Sequence of the second protein:
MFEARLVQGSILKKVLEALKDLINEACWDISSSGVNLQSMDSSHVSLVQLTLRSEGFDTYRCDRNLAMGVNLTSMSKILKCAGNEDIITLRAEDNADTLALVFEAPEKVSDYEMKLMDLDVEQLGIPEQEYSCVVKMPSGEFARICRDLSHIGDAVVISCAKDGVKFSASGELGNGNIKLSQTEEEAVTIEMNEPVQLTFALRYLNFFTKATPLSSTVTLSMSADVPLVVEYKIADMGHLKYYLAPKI

The following describes two proteins that form a bound complex.

Residue-level contacts at the interface:
Residue V123 in the second protein interacts with residue R17 in the first protein (closest heavy-atom distance 3.3 Å).
Residue D122 in the second protein contacts residue R17 in the first protein (closest heavy-atom distance 3.2 Å).
Residue D120 in the second protein is in contact with residue S22 in the first protein (closest heavy-atom distance 2.9 Å).
Residue A208 in the second protein interacts with residue Q6 in the first protein (closest heavy-atom distance 3.7 Å).
Residue V123 in the second protein interacts with residue R18 in the first protein (closest heavy-atom distance 2.6 Å).
Residue A252 in the second protein interacts with residue Q6 in the first protein (closest heavy-atom distance 2.9 Å).
Residue Q131 in the second protein interacts with residue Y13 in the first protein (closest heavy-atom distance 2.8 Å).
Residue P234 in the second protein is in contact with residue Y13 in the first protein (closest heavy-atom distance 3.9 Å).
Residue E124 in the second protein is in contact with residue S15 in the first protein (closest heavy-atom distance 3.2 Å).
Residue A67 in the second protein contacts residue R18 in the first protein (closest heavy-atom distance 3.9 Å).
Residue H44 in the second protein interacts with residue M9 in the first protein (closest heavy-atom distance 2.9 Å).
Residue Q125 in the second protein interacts with residue K16 in the first protein (closest heavy-atom distance 2.6 Å).
Residue D122 in the second protein is in contact with residue R18 in the first protein (closest heavy-atom distance 3.2 Å).
Residue G127 in the second protein contacts residue H14 in the first protein (closest heavy-atom distance 2.8 Å).
Residue P234 in the second protein is in contact with residue M9 in the first protein (closest heavy-atom distance 3.5 Å).
Residue M68 in the second protein is in contact with residue S22 in the first protein (closest heavy-atom distance 3.8 Å).
Residue Y250 in the second protein contacts residue M9 in the first protein (closest heavy-atom distance 3.5 Å).
Residue L121 in the second protein interacts with residue L19 in the first protein (closest heavy-atom distance 3.5 Å).
Residue G69 in the second protein interacts with residue I20 in the first protein (closest heavy-atom distance 3.8 Å).
Residue E124 in the second protein is in contact with residue K16 in the first protein (closest heavy-atom distance 3.7 Å).
Residue Q125 in the second protein is in contact with residue R18 in the first protein (closest heavy-atom distance 3.2 Å).
Residue G127 in the second protein is in contact with residue Y13 in the first protein (closest heavy-atom distance 3.6 Å).
Residue P234 in the second protein contacts residue F12 in the first protein (closest heavy-atom distance 3.6 Å).
Residue D122 in the second protein contacts residue L19 in the first protein (closest heavy-atom distance 3.5 Å).
Residue M119 in the second protein is in contact with residue S22 in the first protein (closest heavy-atom distance 3.0 Å).
Residue D120 in the second protein interacts with residue F21 in the first protein (closest heavy-atom distance 3.2 Å).
Residue I255 in the second protein interacts with residue T7 in the first protein (closest heavy-atom distance 3.8 Å).
Residue D97 in the second protein contacts residue S22 in the first protein (closest heavy-atom distance 2.5 Å).
Residue P253 in the second protein contacts residue F12 in the first protein (closest heavy-atom distance 3.7 Å).
Residue V45 in the second protein interacts with residue M9 in the first protein (closest heavy-atom distance 3.4 Å).
Residue L126 in the second protein contacts residue Y13 in the first protein (closest heavy-atom distance 3.9 Å).
Residue G69 in the second protein interacts with residue S22 in the first protein (closest heavy-atom distance 2.9 Å).
Residue C27 in the second protein is in contact with residue I20 in the first protein (closest heavy-atom distance 3.7 Å).
Residue H44 in the second protein contacts residue S8 in the first protein (closest heavy-atom distance 3.3 Å).
Residue A252 in the second protein is in contact with residue T7 in the first protein (closest heavy-atom distance 3.1 Å).
Residue K254 in the second protein contacts residue R5 in the first protein (closest heavy-atom distance 3.4 Å).
Residue L118 in the second protein contacts residue S22 in the first protein (closest heavy-atom distance 3.0 Å).
Residue P253 in the second protein is in contact with residue Q6 in the first protein (closest heavy-atom distance 3.6 Å).
Residue V123 in the second protein is in contact with residue I20 in the first protein (closest heavy-atom distance 3.9 Å).
Residue Q125 in the second protein contacts residue S15 in the first protein (closest heavy-atom distance 3.2 Å).
Residue Q125 in the second protein is in contact with residue H14 in the first protein (closest heavy-atom distance 3.7 Å).
Residue K254 in the second protein interacts with residue Q6 in the first protein (closest heavy-atom distance 3.9 Å).
Residue L121 in the second protein interacts with residue R18 in the first protein (closest heavy-atom distance 3.2 Å).
Residue D232 in the second protein is in contact with residue F12 in the first protein (closest heavy-atom distance 2.9 Å).
Residue M40 in the second protein interacts with residue T10 in the first protein (closest heavy-atom distance 3.4 Å).
Residue L126 in the second protein interacts with residue S15 in the first protein (closest heavy-atom distance 3.4 Å).
Residue L126 in the second protein interacts with residue H14 in the first protein (closest heavy-atom distance 3.2 Å).
Residue D120 in the second protein contacts residue I20 in the first protein (closest heavy-atom distance 2.9 Å).
Residue D29 in the second protein interacts with residue R18 in the first protein (closest heavy-atom distance 3.0 Å).
Residue A67 in the second protein interacts with residue S22 in the first protein (closest heavy-atom distance 3.8 Å).
Residue P253 in the second protein is in contact with residue T7 in the first protein (closest heavy-atom distance 2.7 Å).
Residue I255 in the second protein interacts with residue R5 in the first protein (closest heavy-atom distance 2.4 Å).
Residue A67 in the second protein contacts residue I20 in the first protein (closest heavy-atom distance 3.5 Å).
Residue L126 in the second protein contacts residue M9 in the first protein (closest heavy-atom distance 3.6 Å).
Residue L121 in the second protein is in contact with residue I20 in the first protein (closest heavy-atom distance 2.6 Å).
Residue E124 in the second protein contacts residue R17 in the first protein (closest heavy-atom distance 2.7 Å).
Residue V45 in the second protein contacts residue Q6 in the first protein (closest heavy-atom distance 3.5 Å).
Residue S46 in the second protein interacts with residue M9 in the first protein (closest heavy-atom distance 3.9 Å).
Residue L47 in the second protein interacts with residue M9 in the first protein (closest heavy-atom distance 3.9 Å).
Residue I128 in the second protein contacts residue Y13 in the first protein (closest heavy-atom distance 3.8 Å).

Sequence of the first protein:
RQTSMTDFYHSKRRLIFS